Residue-level contacts at the interface:
Residue K224 in chain A interacts with residue Y76 in chain B (closest heavy-atom distance 4.1 Å).
Residue R223 in chain A interacts with residue Y74 in chain B (closest heavy-atom distance 4.6 Å).
Residue S226 in chain A contacts residue Y74 in chain B (closest heavy-atom distance 2.9 Å).
Residue K221 in chain A interacts with residue Y76 in chain B (closest heavy-atom distance 3.6 Å).
Residue K224 in chain A interacts with residue Y74 in chain B (closest heavy-atom distance 3.6 Å).
Residue K228 in chain A contacts residue L70 in chain B (closest heavy-atom distance 4.2 Å).
Residue K224 in chain A contacts residue L70 in chain B (closest heavy-atom distance 4.0 Å).
Residue H227 in chain A is in contact with residue Y74 in chain B (closest heavy-atom distance 4.9 Å).
Residue S226 in chain A interacts with residue E72 in chain B (closest heavy-atom distance 2.7 Å).

Sequence of chain B:
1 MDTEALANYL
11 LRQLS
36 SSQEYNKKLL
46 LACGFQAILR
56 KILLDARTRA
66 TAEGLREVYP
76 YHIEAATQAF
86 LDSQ

This data describes a binding interaction between two proteins.

Sequence of chain A:
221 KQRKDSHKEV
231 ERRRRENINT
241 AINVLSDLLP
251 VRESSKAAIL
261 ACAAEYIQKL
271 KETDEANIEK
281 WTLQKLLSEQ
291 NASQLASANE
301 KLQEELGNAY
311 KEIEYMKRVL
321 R